The following describes two proteins that form a bound complex.

Sequence of protein 2:
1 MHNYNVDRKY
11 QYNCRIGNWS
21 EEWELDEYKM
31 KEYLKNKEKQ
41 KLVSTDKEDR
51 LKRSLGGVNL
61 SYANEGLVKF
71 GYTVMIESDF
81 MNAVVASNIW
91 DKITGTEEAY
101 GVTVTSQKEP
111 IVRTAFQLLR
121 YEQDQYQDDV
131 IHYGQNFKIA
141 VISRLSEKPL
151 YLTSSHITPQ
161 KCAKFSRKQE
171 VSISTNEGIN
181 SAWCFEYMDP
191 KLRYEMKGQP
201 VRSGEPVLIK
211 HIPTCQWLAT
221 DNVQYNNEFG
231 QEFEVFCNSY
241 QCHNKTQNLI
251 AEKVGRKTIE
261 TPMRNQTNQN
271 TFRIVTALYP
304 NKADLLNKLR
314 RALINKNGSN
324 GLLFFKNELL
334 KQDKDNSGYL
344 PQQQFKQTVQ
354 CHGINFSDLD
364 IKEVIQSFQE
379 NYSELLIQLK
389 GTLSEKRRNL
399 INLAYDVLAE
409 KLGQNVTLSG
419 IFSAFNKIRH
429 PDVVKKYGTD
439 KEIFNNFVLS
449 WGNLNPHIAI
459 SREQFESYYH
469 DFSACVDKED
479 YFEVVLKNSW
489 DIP

Residue-level contacts at the interface:
Residue Y194 in protein 2 is in contact with residue R79 in protein 1 (closest heavy-atom distance 4.4 Å).
Residue R256 in protein 2 is in contact with residue E85 in protein 1 (closest heavy-atom distance 4.9 Å).
Residue E195 in protein 2 is in contact with residue M83 in protein 1 (closest heavy-atom distance 4.4 Å).
Residue K197 in protein 2 contacts residue R79 in protein 1 (closest heavy-atom distance 3.1 Å).
Residue G255 in protein 2 contacts residue E85 in protein 1 (closest heavy-atom distance 3.9 Å).
Residue Y194 in protein 2 contacts residue M83 in protein 1 (closest heavy-atom distance 4.1 Å).

Sequence of protein 1:
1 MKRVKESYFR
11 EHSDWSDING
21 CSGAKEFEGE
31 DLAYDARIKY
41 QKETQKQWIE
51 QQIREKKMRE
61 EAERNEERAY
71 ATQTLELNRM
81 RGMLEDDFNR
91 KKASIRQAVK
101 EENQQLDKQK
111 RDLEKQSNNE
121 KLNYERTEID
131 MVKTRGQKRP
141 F